The following describes two proteins that form a bound complex.

Sequence of protein 1:
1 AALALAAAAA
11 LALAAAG

Contacts between the two chains:
Residue M424 in protein 2 is in contact with residue A4 in protein 1 (closest heavy-atom distance 5.0 Å).
Residue E413 in protein 2 is in contact with residue A15 in protein 1 (closest heavy-atom distance 4.1 Å).
Residue L428 in protein 2 interacts with residue A1 in protein 1 (closest heavy-atom distance 4.8 Å).
Residue W420 in protein 2 contacts residue A8 in protein 1 (closest heavy-atom distance 5.0 Å).

Sequence of protein 2:
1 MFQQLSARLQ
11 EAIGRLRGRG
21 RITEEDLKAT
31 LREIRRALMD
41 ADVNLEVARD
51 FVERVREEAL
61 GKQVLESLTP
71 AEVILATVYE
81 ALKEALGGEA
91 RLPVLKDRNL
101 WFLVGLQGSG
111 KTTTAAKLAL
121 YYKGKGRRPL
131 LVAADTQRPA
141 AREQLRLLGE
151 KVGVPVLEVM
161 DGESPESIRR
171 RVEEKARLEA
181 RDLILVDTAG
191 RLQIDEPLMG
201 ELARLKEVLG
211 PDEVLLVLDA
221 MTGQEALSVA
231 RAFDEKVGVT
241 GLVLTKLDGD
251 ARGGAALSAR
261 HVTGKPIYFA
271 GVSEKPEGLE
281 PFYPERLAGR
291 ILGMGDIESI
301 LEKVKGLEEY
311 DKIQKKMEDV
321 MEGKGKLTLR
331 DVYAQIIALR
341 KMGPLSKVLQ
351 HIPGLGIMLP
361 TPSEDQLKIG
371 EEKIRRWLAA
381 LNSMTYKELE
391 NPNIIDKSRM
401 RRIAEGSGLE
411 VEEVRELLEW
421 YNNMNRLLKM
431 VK